Sequence of the second protein:
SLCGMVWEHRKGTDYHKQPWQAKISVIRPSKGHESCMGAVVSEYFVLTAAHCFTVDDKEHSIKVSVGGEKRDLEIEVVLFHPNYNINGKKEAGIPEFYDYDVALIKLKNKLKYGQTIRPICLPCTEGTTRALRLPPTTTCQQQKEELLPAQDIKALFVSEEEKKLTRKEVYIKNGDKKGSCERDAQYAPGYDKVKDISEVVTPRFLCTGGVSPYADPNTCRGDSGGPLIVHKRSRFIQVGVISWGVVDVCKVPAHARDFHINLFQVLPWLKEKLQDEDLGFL

These two protein chains interact to form a complex.

Sequence of the first protein:
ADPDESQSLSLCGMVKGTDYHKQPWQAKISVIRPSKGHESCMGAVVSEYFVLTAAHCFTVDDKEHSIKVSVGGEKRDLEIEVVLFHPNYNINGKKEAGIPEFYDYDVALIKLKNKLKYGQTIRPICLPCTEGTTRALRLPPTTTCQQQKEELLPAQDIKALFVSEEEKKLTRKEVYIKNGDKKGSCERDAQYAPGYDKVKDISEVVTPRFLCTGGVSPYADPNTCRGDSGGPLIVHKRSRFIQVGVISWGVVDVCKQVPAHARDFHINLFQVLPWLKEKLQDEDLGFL

Residue-level contacts at the interface:
Residue P198 in the first protein interacts with residue I36 in the second protein (closest heavy-atom distance 3.7 Å).
Residue G199 in the first protein interacts with residue S70 in the second protein (closest heavy-atom distance 3.6 Å).
Residue D201 in the first protein contacts residue H69 in the second protein (closest heavy-atom distance 3.0 Å).
Residue P198 in the first protein contacts residue R37 in the second protein (closest heavy-atom distance 3.5 Å).
Residue R230 in the first protein interacts with residue R230 in the second protein (closest heavy-atom distance 3.3 Å).
Residue K40 in the first protein contacts residue V256 in the second protein (closest heavy-atom distance 2.8 Å).
Residue D257 in the first protein is in contact with residue K40 in the second protein (closest heavy-atom distance 3.8 Å).
Residue V64 in the first protein interacts with residue P104 in the second protein (closest heavy-atom distance 3.8 Å).
Residue G199 in the first protein contacts residue D66 in the second protein (closest heavy-atom distance 3.9 Å).
Residue V256 in the first protein contacts residue K40 in the second protein (closest heavy-atom distance 2.9 Å).
Residue K99 in the first protein contacts residue D65 in the second protein (closest heavy-atom distance 3.2 Å).
Residue S233 in the first protein contacts residue S39 in the second protein (closest heavy-atom distance 4.0 Å).
Residue H69 in the first protein interacts with residue D201 in the second protein (closest heavy-atom distance 3.5 Å).
Residue R37 in the first protein contacts residue P198 in the second protein (closest heavy-atom distance 3.8 Å).
Residue P38 in the first protein contacts residue W253 in the second protein (closest heavy-atom distance 3.5 Å).
Residue P38 in the first protein contacts residue Y200 in the second protein (closest heavy-atom distance 3.6 Å).
Residue G254 in the first protein is in contact with residue P38 in the second protein (closest heavy-atom distance 2.9 Å).
Residue W253 in the first protein is in contact with residue P38 in the second protein (closest heavy-atom distance 3.2 Å).
Residue R37 in the first protein interacts with residue E105 in the second protein (closest heavy-atom distance 2.8 Å).
Residue S39 in the first protein interacts with residue S252 in the second protein (closest heavy-atom distance 3.5 Å).
Residue E105 in the first protein is in contact with residue V64 in the second protein (closest heavy-atom distance 3.7 Å).
Residue P38 in the first protein is in contact with residue Y107 in the second protein (closest heavy-atom distance 3.4 Å).
Residue G41 in the first protein contacts residue R230 in the second protein (closest heavy-atom distance 3.5 Å).
Residue Y107 in the first protein contacts residue R37 in the second protein (closest heavy-atom distance 3.9 Å).
Residue K202 in the first protein is in contact with residue H69 in the second protein (closest heavy-atom distance 3.7 Å).
Residue W253 in the first protein interacts with residue S39 in the second protein (closest heavy-atom distance 3.7 Å).
Residue P38 in the first protein is in contact with residue P198 in the second protein (closest heavy-atom distance 3.1 Å).
Residue S39 in the first protein interacts with residue H60 in the second protein (closest heavy-atom distance 3.5 Å).
Residue S39 in the first protein is in contact with residue W253 in the second protein (closest heavy-atom distance 3.6 Å).
Residue D65 in the first protein contacts residue K99 in the second protein (closest heavy-atom distance 2.6 Å).
Residue K40 in the first protein interacts with residue D274 in the second protein (closest heavy-atom distance 2.8 Å).
Residue I36 in the first protein contacts residue P198 in the second protein (closest heavy-atom distance 3.3 Å).
Residue H60 in the first protein is in contact with residue S39 in the second protein (closest heavy-atom distance 3.5 Å).
Residue H69 in the first protein interacts with residue K202 in the second protein (closest heavy-atom distance 3.7 Å).
Residue S70 in the first protein interacts with residue G199 in the second protein (closest heavy-atom distance 3.5 Å).
Residue Y200 in the first protein interacts with residue P38 in the second protein (closest heavy-atom distance 3.7 Å).
Residue K40 in the first protein contacts residue R230 in the second protein (closest heavy-atom distance 3.6 Å).
Residue R37 in the first protein is in contact with residue Y107 in the second protein (closest heavy-atom distance 3.7 Å).
Residue K40 in the first protein contacts residue D257 in the second protein (closest heavy-atom distance 3.9 Å).
Residue P104 in the first protein interacts with residue D66 in the second protein (closest heavy-atom distance 3.5 Å).
Residue G254 in the first protein contacts residue K40 in the second protein (closest heavy-atom distance 3.7 Å).
Residue V64 in the first protein interacts with residue E105 in the second protein (closest heavy-atom distance 3.9 Å).
Residue K202 in the first protein contacts residue E68 in the second protein (closest heavy-atom distance 3.6 Å).
Residue H42 in the first protein is in contact with residue R230 in the second protein (closest heavy-atom distance 2.7 Å).
Residue D274 in the first protein contacts residue K40 in the second protein (closest heavy-atom distance 2.6 Å).
Residue E105 in the first protein contacts residue R37 in the second protein (closest heavy-atom distance 3.2 Å).
Residue K40 in the first protein contacts residue T228 in the second protein (closest heavy-atom distance 2.9 Å).
Residue R230 in the first protein contacts residue K40 in the second protein (closest heavy-atom distance 3.5 Å).
Residue D66 in the first protein is in contact with residue P104 in the second protein (closest heavy-atom distance 3.7 Å).
Residue R230 in the first protein interacts with residue H42 in the second protein (closest heavy-atom distance 2.5 Å).
Residue R230 in the first protein interacts with residue G41 in the second protein (closest heavy-atom distance 3.2 Å).
Residue P38 in the first protein interacts with residue G254 in the second protein (closest heavy-atom distance 3.0 Å).
Residue P198 in the first protein is in contact with residue P38 in the second protein (closest heavy-atom distance 3.3 Å).
Residue S39 in the first protein is in contact with residue Y107 in the second protein (closest heavy-atom distance 3.0 Å).
Residue S39 in the first protein contacts residue S233 in the second protein (closest heavy-atom distance 4.0 Å).
Residue Y107 in the first protein is in contact with residue S39 in the second protein (closest heavy-atom distance 3.0 Å).
Residue K40 in the first protein interacts with residue G254 in the second protein (closest heavy-atom distance 3.9 Å).
Residue T228 in the first protein is in contact with residue K40 in the second protein (closest heavy-atom distance 2.8 Å).
Residue Y107 in the first protein interacts with residue P38 in the second protein (closest heavy-atom distance 3.2 Å).
Residue S252 in the first protein is in contact with residue S39 in the second protein (closest heavy-atom distance 3.6 Å).